Sequence of protein 2:
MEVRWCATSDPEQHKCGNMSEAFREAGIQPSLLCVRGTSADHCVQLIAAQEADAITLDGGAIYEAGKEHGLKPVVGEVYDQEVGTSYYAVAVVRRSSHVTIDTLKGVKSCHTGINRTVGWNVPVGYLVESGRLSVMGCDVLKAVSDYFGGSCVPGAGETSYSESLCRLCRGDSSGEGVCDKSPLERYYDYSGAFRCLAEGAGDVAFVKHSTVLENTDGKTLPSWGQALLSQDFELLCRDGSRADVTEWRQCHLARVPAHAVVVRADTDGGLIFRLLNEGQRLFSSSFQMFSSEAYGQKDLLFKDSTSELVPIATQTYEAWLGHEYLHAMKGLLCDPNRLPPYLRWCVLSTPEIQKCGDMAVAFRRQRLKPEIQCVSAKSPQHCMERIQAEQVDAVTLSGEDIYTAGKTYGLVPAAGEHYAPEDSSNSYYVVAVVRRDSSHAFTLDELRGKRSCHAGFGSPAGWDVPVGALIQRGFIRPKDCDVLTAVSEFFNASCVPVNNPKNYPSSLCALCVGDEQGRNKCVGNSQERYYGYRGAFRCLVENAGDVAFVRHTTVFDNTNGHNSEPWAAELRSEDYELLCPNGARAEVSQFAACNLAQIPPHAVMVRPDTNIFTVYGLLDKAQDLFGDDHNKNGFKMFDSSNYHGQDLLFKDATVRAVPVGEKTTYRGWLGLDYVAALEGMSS

Sequence of protein 1:
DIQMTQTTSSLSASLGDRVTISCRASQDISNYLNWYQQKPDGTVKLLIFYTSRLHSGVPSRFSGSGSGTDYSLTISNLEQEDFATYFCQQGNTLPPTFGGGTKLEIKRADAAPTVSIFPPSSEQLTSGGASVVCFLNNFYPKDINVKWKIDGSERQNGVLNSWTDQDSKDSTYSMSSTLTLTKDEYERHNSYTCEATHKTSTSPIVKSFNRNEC

Residue-level contacts at the interface:
Residue S461 in protein 2 is in contact with residue G91 in protein 1 (closest heavy-atom distance 3.6 Å).
Residue S462 in protein 2 contacts residue L94 in protein 1 (closest heavy-atom distance 3.7 Å).
Residue D460 in protein 2 interacts with residue G91 in protein 1 (closest heavy-atom distance 4.8 Å).
Residue S462 in protein 2 interacts with residue N92 in protein 1 (closest heavy-atom distance 3.6 Å).
Residue D598 in protein 2 interacts with residue R53 in protein 1 (closest heavy-atom distance 2.9 Å).
Residue E597 in protein 2 is in contact with residue R53 in protein 1 (closest heavy-atom distance 4.2 Å).
Residue H463 in protein 2 contacts residue L94 in protein 1 (closest heavy-atom distance 3.9 Å).
Residue S461 in protein 2 interacts with residue Y32 in protein 1 (closest heavy-atom distance 3.6 Å).
Residue R459 in protein 2 is in contact with residue Y50 in protein 1 (closest heavy-atom distance 4.1 Å).
Residue S462 in protein 2 contacts residue G91 in protein 1 (closest heavy-atom distance 3.1 Å).
Residue S461 in protein 2 contacts residue N92 in protein 1 (closest heavy-atom distance 2.6 Å).
Residue S461 in protein 2 contacts residue T93 in protein 1 (closest heavy-atom distance 4.7 Å).
Residue E600 in protein 2 contacts residue Y32 in protein 1 (closest heavy-atom distance 4.6 Å).
Residue D460 in protein 2 is in contact with residue Y32 in protein 1 (closest heavy-atom distance 4.8 Å).
Residue R459 in protein 2 contacts residue Y32 in protein 1 (closest heavy-atom distance 3.5 Å).
Residue S462 in protein 2 is in contact with residue T93 in protein 1 (closest heavy-atom distance 4.0 Å).
Residue R595 in protein 2 contacts residue R53 in protein 1 (closest heavy-atom distance 3.8 Å).

This data describes a binding interaction between two proteins.